The following describes two proteins that form a bound complex.

Interface contacts:
Residue E81 in the second protein is in contact with residue A11 in the first protein (closest heavy-atom distance 2.9 Å).
Residue T73 in the second protein interacts with residue V9 in the first protein (closest heavy-atom distance 4.9 Å).
Residue E81 in the second protein interacts with residue V9 in the first protein (closest heavy-atom distance 4.9 Å).

Sequence of the first protein:
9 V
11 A

Sequence of the second protein:
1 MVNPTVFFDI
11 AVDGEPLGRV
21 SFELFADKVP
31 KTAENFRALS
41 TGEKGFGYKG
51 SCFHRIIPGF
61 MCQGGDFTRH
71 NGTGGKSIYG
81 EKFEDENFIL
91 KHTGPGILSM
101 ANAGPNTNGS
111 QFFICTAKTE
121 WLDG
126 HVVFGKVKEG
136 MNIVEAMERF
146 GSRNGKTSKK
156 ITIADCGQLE